Interface contacts:
Residue K66 in protein 1 is in contact with residue I3 in protein 2 (closest heavy-atom distance 4.1 Å).
Residue I95 in protein 1 is in contact with residue L8 in protein 2 (closest heavy-atom distance 4.5 Å).
Residue N70 in protein 1 is in contact with residue I3 in protein 2 (closest heavy-atom distance 3.4 Å).
Residue V97 in protein 1 is in contact with residue F5 in protein 2 (closest heavy-atom distance 4.0 Å).
Residue Y116 in protein 1 is in contact with residue L8 in protein 2 (closest heavy-atom distance 3.9 Å).
Residue Q114 in protein 1 contacts residue F5 in protein 2 (closest heavy-atom distance 3.6 Å).
Residue D77 in protein 1 interacts with residue D7 in protein 2 (closest heavy-atom distance 3.3 Å).
Residue S99 in protein 1 interacts with residue I3 in protein 2 (closest heavy-atom distance 3.9 Å).
Residue V76 in protein 1 interacts with residue D7 in protein 2 (closest heavy-atom distance 4.0 Å).
Residue L156 in protein 1 contacts residue I3 in protein 2 (closest heavy-atom distance 3.5 Å).
Residue W147 in protein 1 interacts with residue I6 in protein 2 (closest heavy-atom distance 3.3 Å).
Residue N70 in protein 1 is in contact with residue T4 in protein 2 (closest heavy-atom distance 3.2 Å).
Residue E152 in protein 1 contacts residue I6 in protein 2 (closest heavy-atom distance 3.1 Å).
Residue Y123 in protein 1 contacts residue L8 in protein 2 (closest heavy-atom distance 4.1 Å).
Residue Y159 in protein 1 interacts with residue I3 in protein 2 (closest heavy-atom distance 3.4 Å).
Residue W167 in protein 1 is in contact with residue K1 in protein 2 (closest heavy-atom distance 3.4 Å).
Residue Y159 in protein 1 interacts with residue K1 in protein 2 (closest heavy-atom distance 2.5 Å).
Residue S73 in protein 1 contacts residue F5 in protein 2 (closest heavy-atom distance 2.7 Å).
Residue Q114 in protein 1 interacts with residue I3 in protein 2 (closest heavy-atom distance 4.6 Å).
Residue L81 in protein 1 contacts residue L8 in protein 2 (closest heavy-atom distance 3.9 Å).
Residue Y59 in protein 1 contacts residue K1 in protein 2 (closest heavy-atom distance 4.1 Å).
Residue R155 in protein 1 contacts residue T4 in protein 2 (closest heavy-atom distance 2.5 Å).
Residue I124 in protein 1 is in contact with residue L8 in protein 2 (closest heavy-atom distance 4.8 Å).
Residue W147 in protein 1 is in contact with residue L8 in protein 2 (closest heavy-atom distance 3.3 Å).
Residue R155 in protein 1 interacts with residue F5 in protein 2 (closest heavy-atom distance 4.0 Å).
Residue E24 in protein 1 interacts with residue V2 in protein 2 (closest heavy-atom distance 3.3 Å).
Residue K66 in protein 1 interacts with residue V2 in protein 2 (closest heavy-atom distance 2.5 Å).
Residue S73 in protein 1 is in contact with residue D7 in protein 2 (closest heavy-atom distance 3.3 Å).
Residue E63 in protein 1 interacts with residue K1 in protein 2 (closest heavy-atom distance 3.2 Å).
Residue Y45 in protein 1 is in contact with residue V2 in protein 2 (closest heavy-atom distance 3.9 Å).
Residue R155 in protein 1 contacts residue I6 in protein 2 (closest heavy-atom distance 3.3 Å).
Residue K146 in protein 1 contacts residue L8 in protein 2 (closest heavy-atom distance 2.8 Å).
Residue D77 in protein 1 is in contact with residue I6 in protein 2 (closest heavy-atom distance 3.6 Å).
Residue E63 in protein 1 is in contact with residue V2 in protein 2 (closest heavy-atom distance 4.3 Å).
Residue S99 in protein 1 contacts residue F5 in protein 2 (closest heavy-atom distance 3.9 Å).
Residue K66 in protein 1 is in contact with residue K1 in protein 2 (closest heavy-atom distance 4.1 Å).
Residue W147 in protein 1 contacts residue D7 in protein 2 (closest heavy-atom distance 2.6 Å).
Residue L5 in protein 1 interacts with residue K1 in protein 2 (closest heavy-atom distance 3.7 Å).
Residue N70 in protein 1 contacts residue V2 in protein 2 (closest heavy-atom distance 3.9 Å).
Residue S73 in protein 1 contacts residue I6 in protein 2 (closest heavy-atom distance 3.1 Å).
Residue Y116 in protein 1 interacts with residue I6 in protein 2 (closest heavy-atom distance 4.3 Å).
Residue T143 in protein 1 is in contact with residue D7 in protein 2 (closest heavy-atom distance 4.8 Å).
Residue K146 in protein 1 interacts with residue D7 in protein 2 (closest heavy-atom distance 4.8 Å).
Residue Y7 in protein 1 contacts residue V2 in protein 2 (closest heavy-atom distance 3.3 Å).
Residue Y171 in protein 1 contacts residue K1 in protein 2 (closest heavy-atom distance 3.1 Å).
Residue N70 in protein 1 contacts residue F5 in protein 2 (closest heavy-atom distance 2.9 Å).
Residue T80 in protein 1 contacts residue L8 in protein 2 (closest heavy-atom distance 3.8 Å).
Residue Y22 in protein 1 contacts residue F5 in protein 2 (closest heavy-atom distance 4.5 Å).
Residue D77 in protein 1 interacts with residue L8 in protein 2 (closest heavy-atom distance 3.1 Å).
Residue K66 in protein 1 contacts residue T4 in protein 2 (closest heavy-atom distance 3.7 Å).
Residue V9 in protein 1 is in contact with residue F5 in protein 2 (closest heavy-atom distance 3.8 Å).
Residue Y7 in protein 1 interacts with residue K1 in protein 2 (closest heavy-atom distance 2.5 Å).
Residue Y84 in protein 1 interacts with residue L8 in protein 2 (closest heavy-atom distance 2.8 Å).
Residue Y159 in protein 1 interacts with residue V2 in protein 2 (closest heavy-atom distance 3.8 Å).
Residue T143 in protein 1 contacts residue L8 in protein 2 (closest heavy-atom distance 2.6 Å).
Residue Y116 in protein 1 contacts residue F5 in protein 2 (closest heavy-atom distance 3.4 Å).
Residue R155 in protein 1 interacts with residue I3 in protein 2 (closest heavy-atom distance 4.0 Å).
Residue V9 in protein 1 contacts residue V2 in protein 2 (closest heavy-atom distance 4.9 Å).
Residue F74 in protein 1 is in contact with residue F5 in protein 2 (closest heavy-atom distance 3.6 Å).
Residue T163 in protein 1 is in contact with residue K1 in protein 2 (closest heavy-atom distance 3.7 Å).

Sequence of protein 2:
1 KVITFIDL

This data describes a binding interaction between two proteins.

Sequence of protein 1:
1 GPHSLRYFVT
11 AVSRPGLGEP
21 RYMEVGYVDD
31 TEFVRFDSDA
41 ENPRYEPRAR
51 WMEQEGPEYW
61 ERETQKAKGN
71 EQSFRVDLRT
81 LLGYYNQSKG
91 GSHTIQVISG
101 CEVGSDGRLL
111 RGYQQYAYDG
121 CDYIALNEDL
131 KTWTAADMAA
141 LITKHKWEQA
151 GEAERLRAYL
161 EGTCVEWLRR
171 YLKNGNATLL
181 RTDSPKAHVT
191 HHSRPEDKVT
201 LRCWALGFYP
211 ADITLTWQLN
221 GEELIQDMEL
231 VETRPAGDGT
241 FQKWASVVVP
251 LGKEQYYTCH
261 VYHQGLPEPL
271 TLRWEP